Sequence of protein 1:
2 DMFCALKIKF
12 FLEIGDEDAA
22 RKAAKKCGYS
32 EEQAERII

Sequence of protein 2:
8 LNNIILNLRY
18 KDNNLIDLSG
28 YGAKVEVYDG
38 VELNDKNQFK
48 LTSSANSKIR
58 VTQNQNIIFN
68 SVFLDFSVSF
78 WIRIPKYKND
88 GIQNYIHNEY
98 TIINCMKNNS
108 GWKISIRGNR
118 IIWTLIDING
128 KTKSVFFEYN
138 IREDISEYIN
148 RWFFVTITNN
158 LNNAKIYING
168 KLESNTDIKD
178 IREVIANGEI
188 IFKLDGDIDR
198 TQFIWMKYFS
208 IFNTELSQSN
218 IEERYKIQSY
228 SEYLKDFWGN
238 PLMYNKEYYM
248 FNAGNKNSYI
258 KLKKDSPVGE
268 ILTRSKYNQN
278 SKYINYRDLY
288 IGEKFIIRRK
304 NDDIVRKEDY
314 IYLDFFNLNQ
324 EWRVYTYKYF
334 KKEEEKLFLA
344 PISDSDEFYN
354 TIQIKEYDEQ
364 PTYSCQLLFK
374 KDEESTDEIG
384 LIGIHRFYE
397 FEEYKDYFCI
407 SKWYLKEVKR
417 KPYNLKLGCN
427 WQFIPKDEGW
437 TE

Residue-level contacts at the interface:
Residue A343 in protein 2 interacts with residue F4 in protein 1 (closest heavy-atom distance 3.9 Å).
Residue E350 in protein 2 is in contact with residue F12 in protein 1 (closest heavy-atom distance 4.0 Å).
Residue P264 in protein 2 is in contact with residue K10 in protein 1 (closest heavy-atom distance 4.0 Å).
Residue S348 in protein 2 is in contact with residue K8 in protein 1 (closest heavy-atom distance 4.6 Å).
Residue F341 in protein 2 contacts residue F11 in protein 1 (closest heavy-atom distance 3.5 Å).
Residue Y403 in protein 2 contacts residue E14 in protein 1 (closest heavy-atom distance 3.2 Å).
Residue K260 in protein 2 contacts residue E14 in protein 1 (closest heavy-atom distance 2.8 Å).
Residue F351 in protein 2 contacts residue F4 in protein 1 (closest heavy-atom distance 4.8 Å).
Residue W325 in protein 2 interacts with residue M3 in protein 1 (closest heavy-atom distance 4.4 Å).
Residue Y330 in protein 2 interacts with residue F11 in protein 1 (closest heavy-atom distance 3.7 Å).
Residue F351 in protein 2 is in contact with residue F12 in protein 1 (closest heavy-atom distance 4.3 Å).
Residue Y328 in protein 2 contacts residue F4 in protein 1 (closest heavy-atom distance 4.4 Å).
Residue K335 in protein 2 contacts residue I15 in protein 1 (closest heavy-atom distance 3.8 Å).
Residue F341 in protein 2 is in contact with residue L7 in protein 1 (closest heavy-atom distance 3.8 Å).
Residue W325 in protein 2 contacts residue L7 in protein 1 (closest heavy-atom distance 4.1 Å).
Residue K339 in protein 2 contacts residue E14 in protein 1 (closest heavy-atom distance 2.5 Å).
Residue S346 in protein 2 is in contact with residue F4 in protein 1 (closest heavy-atom distance 3.5 Å).
Residue L340 in protein 2 contacts residue F11 in protein 1 (closest heavy-atom distance 3.7 Å).
Residue S348 in protein 2 interacts with residue F4 in protein 1 (closest heavy-atom distance 3.8 Å).
Residue V265 in protein 2 interacts with residue F11 in protein 1 (closest heavy-atom distance 4.0 Å).
Residue F341 in protein 2 contacts residue K8 in protein 1 (closest heavy-atom distance 3.8 Å).
Residue A343 in protein 2 contacts residue L7 in protein 1 (closest heavy-atom distance 4.8 Å).
Residue Y330 in protein 2 contacts residue I15 in protein 1 (closest heavy-atom distance 4.2 Å).
Residue V265 in protein 2 contacts residue E14 in protein 1 (closest heavy-atom distance 3.6 Å).
Residue E350 in protein 2 is in contact with residue K27 in protein 1 (closest heavy-atom distance 3.5 Å).
Residue F351 in protein 2 is in contact with residue K8 in protein 1 (closest heavy-atom distance 3.5 Å).
Residue P344 in protein 2 is in contact with residue F4 in protein 1 (closest heavy-atom distance 3.5 Å).
Residue Y330 in protein 2 contacts residue A20 in protein 1 (closest heavy-atom distance 4.5 Å).
Residue P344 in protein 2 is in contact with residue M3 in protein 1 (closest heavy-atom distance 4.9 Å).
Residue F351 in protein 2 is in contact with residue F11 in protein 1 (closest heavy-atom distance 3.8 Å).
Residue E392 in protein 2 contacts residue E14 in protein 1 (closest heavy-atom distance 4.1 Å).
Residue E338 in protein 2 interacts with residue I15 in protein 1 (closest heavy-atom distance 3.3 Å).
Residue K339 in protein 2 contacts residue F11 in protein 1 (closest heavy-atom distance 3.4 Å).
Residue P264 in protein 2 contacts residue L7 in protein 1 (closest heavy-atom distance 3.3 Å).
Residue P264 in protein 2 is in contact with residue F11 in protein 1 (closest heavy-atom distance 3.8 Å).
Residue E338 in protein 2 contacts residue F11 in protein 1 (closest heavy-atom distance 4.6 Å).
Residue S263 in protein 2 interacts with residue E14 in protein 1 (closest heavy-atom distance 2.5 Å).
Residue D262 in protein 2 is in contact with residue K10 in protein 1 (closest heavy-atom distance 3.1 Å).
Residue K339 in protein 2 interacts with residue I15 in protein 1 (closest heavy-atom distance 4.4 Å).
Residue P344 in protein 2 interacts with residue L7 in protein 1 (closest heavy-atom distance 3.5 Å).
Residue Y330 in protein 2 is in contact with residue D17 in protein 1 (closest heavy-atom distance 4.5 Å).
Residue Y330 in protein 2 interacts with residue F12 in protein 1 (closest heavy-atom distance 3.5 Å).
Residue E350 in protein 2 interacts with residue K8 in protein 1 (closest heavy-atom distance 3.2 Å).
Residue K334 in protein 2 interacts with residue D17 in protein 1 (closest heavy-atom distance 3.8 Å).
Residue F341 in protein 2 interacts with residue F4 in protein 1 (closest heavy-atom distance 3.8 Å).
Residue S263 in protein 2 interacts with residue K10 in protein 1 (closest heavy-atom distance 3.8 Å).

These two protein chains interact to form a complex.